Sequence of chain A:
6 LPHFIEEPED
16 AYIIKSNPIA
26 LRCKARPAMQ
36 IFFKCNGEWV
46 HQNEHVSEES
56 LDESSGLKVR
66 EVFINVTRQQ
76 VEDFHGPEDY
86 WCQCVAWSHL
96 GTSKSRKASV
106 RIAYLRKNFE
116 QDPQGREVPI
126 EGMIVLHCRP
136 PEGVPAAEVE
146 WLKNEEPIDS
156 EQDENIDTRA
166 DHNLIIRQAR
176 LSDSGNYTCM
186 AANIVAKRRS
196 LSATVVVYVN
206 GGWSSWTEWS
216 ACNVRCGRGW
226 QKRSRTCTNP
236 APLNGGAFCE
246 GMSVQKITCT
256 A

These two protein chains interact to form a complex.

Sequence of chain B:
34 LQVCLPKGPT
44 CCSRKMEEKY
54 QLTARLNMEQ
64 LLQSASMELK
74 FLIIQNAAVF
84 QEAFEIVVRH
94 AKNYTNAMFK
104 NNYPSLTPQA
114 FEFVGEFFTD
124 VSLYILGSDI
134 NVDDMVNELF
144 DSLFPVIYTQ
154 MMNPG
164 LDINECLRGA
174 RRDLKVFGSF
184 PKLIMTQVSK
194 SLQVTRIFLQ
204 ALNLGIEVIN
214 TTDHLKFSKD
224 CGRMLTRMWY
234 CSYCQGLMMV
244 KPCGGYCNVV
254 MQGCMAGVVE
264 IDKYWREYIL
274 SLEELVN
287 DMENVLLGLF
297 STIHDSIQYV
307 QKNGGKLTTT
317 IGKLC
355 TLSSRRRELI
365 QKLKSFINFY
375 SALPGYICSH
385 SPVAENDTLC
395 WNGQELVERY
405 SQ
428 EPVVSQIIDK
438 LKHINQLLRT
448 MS

Interface contacts:
Residue L55 in chain B contacts residue E14 in chain A (closest heavy-atom distance 4.6 Å).
Residue Q63 in chain B contacts residue R101 in chain A (closest heavy-atom distance 3.4 Å).
Residue L55 in chain B is in contact with residue I189 in chain A (closest heavy-atom distance 4.8 Å).
Residue K222 in chain B interacts with residue E145 in chain A (closest heavy-atom distance 4.9 Å).
Residue L59 in chain B contacts residue E14 in chain A (closest heavy-atom distance 3.4 Å).
Residue T56 in chain B contacts residue E14 in chain A (closest heavy-atom distance 4.7 Å).